Interface contacts:
Residue T231 in protein 1 contacts residue V97 in protein 2 (closest heavy-atom distance 3.5 Å).
Residue R372 in protein 1 is in contact with residue A75 in protein 2 (closest heavy-atom distance 4.9 Å).
Residue L373 in protein 1 interacts with residue E78 in protein 2 (closest heavy-atom distance 4.4 Å).
Residue P200 in protein 1 is in contact with residue D112 in protein 2 (closest heavy-atom distance 3.3 Å).
Residue V235 in protein 1 contacts residue T93 in protein 2 (closest heavy-atom distance 3.5 Å).
Residue R243 in protein 1 interacts with residue I83 in protein 2 (closest heavy-atom distance 3.3 Å).
Residue R239 in protein 1 interacts with residue E89 in protein 2 (closest heavy-atom distance 4.5 Å).
Residue I413 in protein 1 interacts with residue V97 in protein 2 (closest heavy-atom distance 3.8 Å).
Residue A204 in protein 1 contacts residue W109 in protein 2 (closest heavy-atom distance 4.1 Å).
Residue A197 in protein 1 contacts residue D112 in protein 2 (closest heavy-atom distance 4.5 Å).
Residue T231 in protein 1 contacts residue T93 in protein 2 (closest heavy-atom distance 4.8 Å).
Residue F236 in protein 1 contacts residue T93 in protein 2 (closest heavy-atom distance 4.2 Å).
Residue P200 in protein 1 interacts with residue L108 in protein 2 (closest heavy-atom distance 4.6 Å).
Residue F232 in protein 1 contacts residue T90 in protein 2 (closest heavy-atom distance 3.1 Å).
Residue G240 in protein 1 contacts residue I83 in protein 2 (closest heavy-atom distance 3.5 Å).
Residue F236 in protein 1 is in contact with residue T90 in protein 2 (closest heavy-atom distance 4.2 Å).
Residue R242 in protein 1 is in contact with residue E78 in protein 2 (closest heavy-atom distance 2.8 Å).
Residue T371 in protein 1 interacts with residue F71 in protein 2 (closest heavy-atom distance 4.7 Å).
Residue R372 in protein 1 interacts with residue T77 in protein 2 (closest heavy-atom distance 4.0 Å).
Residue F228 in protein 1 contacts residue A98 in protein 2 (closest heavy-atom distance 4.6 Å).
Residue Q241 in protein 1 interacts with residue I83 in protein 2 (closest heavy-atom distance 4.5 Å).
Residue F236 in protein 1 contacts residue W84 in protein 2 (closest heavy-atom distance 3.3 Å).
Residue F228 in protein 1 contacts residue T94 in protein 2 (closest heavy-atom distance 3.2 Å).
Residue V196 in protein 1 contacts residue M104 in protein 2 (closest heavy-atom distance 3.7 Å).
Residue M417 in protein 1 contacts residue I96 in protein 2 (closest heavy-atom distance 4.7 Å).
Residue V376 in protein 1 is in contact with residue E78 in protein 2 (closest heavy-atom distance 4.8 Å).
Residue Q241 in protein 1 interacts with residue K81 in protein 2 (closest heavy-atom distance 3.9 Å).
Residue F232 in protein 1 is in contact with residue E89 in protein 2 (closest heavy-atom distance 4.8 Å).
Residue P200 in protein 1 interacts with residue W109 in protein 2 (closest heavy-atom distance 4.7 Å).
Residue I413 in protein 1 interacts with residue T101 in protein 2 (closest heavy-atom distance 3.4 Å).
Residue V369 in protein 1 is in contact with residue E78 in protein 2 (closest heavy-atom distance 4.0 Å).
Residue L375 in protein 1 interacts with residue F71 in protein 2 (closest heavy-atom distance 3.6 Å).
Residue V412 in protein 1 interacts with residue M104 in protein 2 (closest heavy-atom distance 3.7 Å).
Residue V196 in protein 1 interacts with residue L108 in protein 2 (closest heavy-atom distance 3.1 Å).
Residue R239 in protein 1 interacts with residue I96 in protein 2 (closest heavy-atom distance 4.9 Å).
Residue A197 in protein 1 is in contact with residue L108 in protein 2 (closest heavy-atom distance 3.6 Å).
Residue R242 in protein 1 is in contact with residue K81 in protein 2 (closest heavy-atom distance 4.0 Å).
Residue R372 in protein 1 interacts with residue E74 in protein 2 (closest heavy-atom distance 3.5 Å).
Residue F232 in protein 1 contacts residue T93 in protein 2 (closest heavy-atom distance 3.6 Å).
Residue I413 in protein 1 interacts with residue M104 in protein 2 (closest heavy-atom distance 4.6 Å).
Residue V235 in protein 1 interacts with residue V97 in protein 2 (closest heavy-atom distance 4.0 Å).
Residue V376 in protein 1 interacts with residue A75 in protein 2 (closest heavy-atom distance 4.1 Å).
Residue R239 in protein 1 interacts with residue T93 in protein 2 (closest heavy-atom distance 3.3 Å).
Residue F236 in protein 1 is in contact with residue P85 in protein 2 (closest heavy-atom distance 4.0 Å).
Residue M417 in protein 1 interacts with residue V100 in protein 2 (closest heavy-atom distance 3.6 Å).
Residue F236 in protein 1 interacts with residue I83 in protein 2 (closest heavy-atom distance 3.6 Å).
Residue V369 in protein 1 is in contact with residue K81 in protein 2 (closest heavy-atom distance 4.2 Å).
Residue I413 in protein 1 contacts residue V100 in protein 2 (closest heavy-atom distance 3.7 Å).
Residue F236 in protein 1 contacts residue T86 in protein 2 (closest heavy-atom distance 3.5 Å).
Residue F232 in protein 1 interacts with residue T94 in protein 2 (closest heavy-atom distance 4.2 Å).
Residue F236 in protein 1 interacts with residue E89 in protein 2 (closest heavy-atom distance 4.3 Å).
Residue Y365 in protein 1 is in contact with residue K81 in protein 2 (closest heavy-atom distance 4.8 Å).
Residue R372 in protein 1 contacts residue E78 in protein 2 (closest heavy-atom distance 3.6 Å).
Residue F416 in protein 1 contacts residue V100 in protein 2 (closest heavy-atom distance 4.6 Å).

Sequence of protein 2:
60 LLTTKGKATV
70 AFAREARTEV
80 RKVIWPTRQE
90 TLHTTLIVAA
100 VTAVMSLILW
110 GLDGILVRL

Sequence of protein 1:
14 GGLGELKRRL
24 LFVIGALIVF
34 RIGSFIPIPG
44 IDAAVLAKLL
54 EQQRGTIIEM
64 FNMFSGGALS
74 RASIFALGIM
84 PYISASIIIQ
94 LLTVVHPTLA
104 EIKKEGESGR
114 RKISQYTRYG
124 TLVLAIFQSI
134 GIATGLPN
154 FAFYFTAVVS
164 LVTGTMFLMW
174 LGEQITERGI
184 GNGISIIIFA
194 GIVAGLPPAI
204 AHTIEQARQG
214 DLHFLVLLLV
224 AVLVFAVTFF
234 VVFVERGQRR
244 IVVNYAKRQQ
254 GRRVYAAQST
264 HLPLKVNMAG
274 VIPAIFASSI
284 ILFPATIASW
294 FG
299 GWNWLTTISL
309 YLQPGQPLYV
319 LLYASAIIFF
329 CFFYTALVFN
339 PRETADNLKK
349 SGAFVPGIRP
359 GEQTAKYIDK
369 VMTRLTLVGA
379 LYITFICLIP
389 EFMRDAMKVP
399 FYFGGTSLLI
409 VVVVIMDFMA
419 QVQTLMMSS

The following describes two proteins that form a bound complex.